Sequence of protein 1:
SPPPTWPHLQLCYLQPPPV

Sequence of protein 2:
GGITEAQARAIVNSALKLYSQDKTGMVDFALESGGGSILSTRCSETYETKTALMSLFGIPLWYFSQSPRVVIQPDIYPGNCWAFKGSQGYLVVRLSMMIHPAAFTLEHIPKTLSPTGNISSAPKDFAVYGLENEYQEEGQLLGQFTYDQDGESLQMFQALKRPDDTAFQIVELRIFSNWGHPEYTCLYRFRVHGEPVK

This data describes a binding interaction between two proteins.

Interface contacts:
Residue L61 in protein 2 is in contact with residue P21 in protein 1 (closest heavy-atom distance 3.1 Å).
Residue L61 in protein 2 interacts with residue L23 in protein 1 (closest heavy-atom distance 3.9 Å).
Residue S60 in protein 2 contacts residue H22 in protein 1 (closest heavy-atom distance 4.5 Å).
Residue L66 in protein 2 interacts with residue L23 in protein 1 (closest heavy-atom distance 4.9 Å).
Residue A57 in protein 2 is in contact with residue C26 in protein 1 (closest heavy-atom distance 3.4 Å).
Residue A57 in protein 2 is in contact with residue L28 in protein 1 (closest heavy-atom distance 4.9 Å).
Residue M59 in protein 2 is in contact with residue L23 in protein 1 (closest heavy-atom distance 4.4 Å).
Residue Y52 in protein 2 contacts residue Q29 in protein 1 (closest heavy-atom distance 4.7 Å).
Residue A57 in protein 2 interacts with residue Y27 in protein 1 (closest heavy-atom distance 3.9 Å).
Residue T56 in protein 2 contacts residue P30 in protein 1 (closest heavy-atom distance 3.7 Å).
Residue Y189 in protein 2 is in contact with residue P31 in protein 1 (closest heavy-atom distance 4.6 Å).
Residue K55 in protein 2 is in contact with residue Q29 in protein 1 (closest heavy-atom distance 4.0 Å).
Residue L58 in protein 2 interacts with residue Y27 in protein 1 (closest heavy-atom distance 5.0 Å).
Residue L58 in protein 2 is in contact with residue C26 in protein 1 (closest heavy-atom distance 2.8 Å).
Residue Y52 in protein 2 is in contact with residue P32 in protein 1 (closest heavy-atom distance 4.1 Å).
Residue Y189 in protein 2 interacts with residue P32 in protein 1 (closest heavy-atom distance 3.8 Å).
Residue G84 in protein 2 contacts residue V33 in protein 1 (closest heavy-atom distance 3.8 Å).
Residue K55 in protein 2 interacts with residue L28 in protein 1 (closest heavy-atom distance 3.5 Å).
Residue L58 in protein 2 is in contact with residue Q24 in protein 1 (closest heavy-atom distance 3.7 Å).
Residue I114 in protein 2 interacts with residue V33 in protein 1 (closest heavy-atom distance 3.9 Å).
Residue S126 in protein 2 contacts residue V33 in protein 1 (closest heavy-atom distance 2.8 Å).
Residue S60 in protein 2 is in contact with residue Q24 in protein 1 (closest heavy-atom distance 3.0 Å).
Residue C191 in protein 2 contacts residue P32 in protein 1 (closest heavy-atom distance 3.7 Å).
Residue L61 in protein 2 contacts residue H22 in protein 1 (closest heavy-atom distance 4.7 Å).
Residue C191 in protein 2 contacts residue V33 in protein 1 (closest heavy-atom distance 3.6 Å).
Residue T56 in protein 2 interacts with residue C26 in protein 1 (closest heavy-atom distance 3.5 Å).
Residue T56 in protein 2 interacts with residue Y27 in protein 1 (closest heavy-atom distance 3.0 Å).
Residue Y189 in protein 2 interacts with residue V33 in protein 1 (closest heavy-atom distance 4.5 Å).
Residue H113 in protein 2 interacts with residue V33 in protein 1 (closest heavy-atom distance 4.1 Å).
Residue S119 in protein 2 contacts residue V33 in protein 1 (closest heavy-atom distance 4.2 Å).
Residue M59 in protein 2 contacts residue Q24 in protein 1 (closest heavy-atom distance 3.3 Å).
Residue C86 in protein 2 interacts with residue P32 in protein 1 (closest heavy-atom distance 3.7 Å).
Residue G84 in protein 2 is in contact with residue P32 in protein 1 (closest heavy-atom distance 3.6 Å).
Residue P83 in protein 2 interacts with residue V33 in protein 1 (closest heavy-atom distance 4.3 Å).
Residue G63 in protein 2 contacts residue Q24 in protein 1 (closest heavy-atom distance 4.4 Å).
Residue S60 in protein 2 contacts residue L23 in protein 1 (closest heavy-atom distance 3.8 Å).
Residue T54 in protein 2 is in contact with residue Q29 in protein 1 (closest heavy-atom distance 3.9 Å).
Residue T56 in protein 2 interacts with residue P31 in protein 1 (closest heavy-atom distance 3.6 Å).
Residue L58 in protein 2 interacts with residue L25 in protein 1 (closest heavy-atom distance 3.5 Å).
Residue Y68 in protein 2 is in contact with residue L28 in protein 1 (closest heavy-atom distance 4.2 Å).
Residue C86 in protein 2 contacts residue V33 in protein 1 (closest heavy-atom distance 4.1 Å).
Residue A88 in protein 2 is in contact with residue P32 in protein 1 (closest heavy-atom distance 3.8 Å).
Residue T121 in protein 2 contacts residue V33 in protein 1 (closest heavy-atom distance 3.8 Å).
Residue F62 in protein 2 interacts with residue P21 in protein 1 (closest heavy-atom distance 3.2 Å).
Residue Y193 in protein 2 contacts residue V33 in protein 1 (closest heavy-atom distance 2.7 Å).
Residue P120 in protein 2 interacts with residue V33 in protein 1 (closest heavy-atom distance 4.0 Å).
Residue T56 in protein 2 is in contact with residue L28 in protein 1 (closest heavy-atom distance 2.6 Å).
Residue T56 in protein 2 is in contact with residue Q29 in protein 1 (closest heavy-atom distance 2.6 Å).
Residue M59 in protein 2 contacts residue L25 in protein 1 (closest heavy-atom distance 3.8 Å).